This data describes a binding interaction between two proteins.

Sequence of chain A:
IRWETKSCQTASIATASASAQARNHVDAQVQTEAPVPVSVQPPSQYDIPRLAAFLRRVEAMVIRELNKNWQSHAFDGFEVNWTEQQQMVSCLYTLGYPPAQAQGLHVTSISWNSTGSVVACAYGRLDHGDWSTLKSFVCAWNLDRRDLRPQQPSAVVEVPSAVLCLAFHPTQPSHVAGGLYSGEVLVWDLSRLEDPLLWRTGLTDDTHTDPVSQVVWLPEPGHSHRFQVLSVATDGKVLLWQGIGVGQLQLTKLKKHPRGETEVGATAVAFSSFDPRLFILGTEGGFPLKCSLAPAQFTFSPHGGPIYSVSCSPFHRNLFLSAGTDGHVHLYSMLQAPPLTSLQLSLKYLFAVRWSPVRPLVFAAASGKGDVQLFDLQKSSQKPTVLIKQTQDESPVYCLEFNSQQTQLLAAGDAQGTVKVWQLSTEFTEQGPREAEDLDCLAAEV

Interface contacts:
Residue S76 in chain A interacts with residue K36 in chain B (closest heavy-atom distance 4.5 Å).
Residue A77 in chain A interacts with residue K36 in chain B (closest heavy-atom distance 3.5 Å).
Residue Q78 in chain A interacts with residue K36 in chain B (closest heavy-atom distance 4.3 Å).

Sequence of chain B:
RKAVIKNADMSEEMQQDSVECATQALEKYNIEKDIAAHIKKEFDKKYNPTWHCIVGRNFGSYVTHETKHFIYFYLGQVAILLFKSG